Sequence of the second protein:
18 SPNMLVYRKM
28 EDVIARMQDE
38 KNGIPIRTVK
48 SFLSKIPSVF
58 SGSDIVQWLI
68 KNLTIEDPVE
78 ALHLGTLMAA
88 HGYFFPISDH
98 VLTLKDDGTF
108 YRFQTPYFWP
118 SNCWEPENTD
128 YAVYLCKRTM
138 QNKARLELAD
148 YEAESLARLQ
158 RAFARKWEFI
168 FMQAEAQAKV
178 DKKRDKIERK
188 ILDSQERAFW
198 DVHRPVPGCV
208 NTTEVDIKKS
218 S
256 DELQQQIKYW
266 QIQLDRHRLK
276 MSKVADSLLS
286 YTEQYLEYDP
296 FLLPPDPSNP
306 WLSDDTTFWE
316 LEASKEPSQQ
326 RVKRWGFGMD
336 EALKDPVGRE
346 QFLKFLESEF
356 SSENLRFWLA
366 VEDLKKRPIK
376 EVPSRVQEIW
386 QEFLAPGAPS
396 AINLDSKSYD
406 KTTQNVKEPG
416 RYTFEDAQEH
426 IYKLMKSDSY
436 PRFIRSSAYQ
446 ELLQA

The following describes two proteins that form a bound complex.

Interface contacts:
Residue D710 in the first protein interacts with residue P113 in the second protein (closest heavy-atom distance 4.5 Å).
Residue A599 in the first protein interacts with residue R142 in the second protein (closest heavy-atom distance 3.2 Å).
Residue Q724 in the first protein contacts residue Q170 in the second protein (closest heavy-atom distance 3.8 Å).
Residue F510 in the first protein is in contact with residue L143 in the second protein (closest heavy-atom distance 3.7 Å).
Residue T514 in the first protein is in contact with residue Q157 in the second protein (closest heavy-atom distance 4.1 Å).
Residue F510 in the first protein contacts residue T136 in the second protein (closest heavy-atom distance 4.7 Å).
Residue K731 in the first protein interacts with residue M169 in the second protein (closest heavy-atom distance 3.9 Å).
Residue E706 in the first protein is in contact with residue P113 in the second protein (closest heavy-atom distance 3.8 Å).
Residue A599 in the first protein contacts residue L143 in the second protein (closest heavy-atom distance 4.6 Å).
Residue Y728 in the first protein is in contact with residue M169 in the second protein (closest heavy-atom distance 4.0 Å).
Residue K720 in the first protein contacts residue Q174 in the second protein (closest heavy-atom distance 3.1 Å).
Residue A703 in the first protein is in contact with residue I188 in the second protein (closest heavy-atom distance 4.3 Å).
Residue T514 in the first protein interacts with residue T136 in the second protein (closest heavy-atom distance 4.3 Å).
Residue D716 in the first protein is in contact with residue D178 in the second protein (closest heavy-atom distance 4.7 Å).
Residue E706 in the first protein contacts residue Q35 in the second protein (closest heavy-atom distance 4.5 Å).
Residue K719 in the first protein interacts with residue V177 in the second protein (closest heavy-atom distance 3.5 Å).
Residue R601 in the first protein contacts residue L145 in the second protein (closest heavy-atom distance 4.3 Å).
Residue W704 in the first protein is in contact with residue I43 in the second protein (closest heavy-atom distance 3.5 Å).
Residue Y595 in the first protein is in contact with residue R142 in the second protein (closest heavy-atom distance 4.5 Å).
Residue D716 in the first protein is in contact with residue L189 in the second protein (closest heavy-atom distance 4.0 Å).
Residue S705 in the first protein interacts with residue R109 in the second protein (closest heavy-atom distance 4.6 Å).
Residue P604 in the first protein is in contact with residue A150 in the second protein (closest heavy-atom distance 3.2 Å).
Residue W704 in the first protein is in contact with residue Q35 in the second protein (closest heavy-atom distance 4.4 Å).
Residue I727 in the first protein contacts residue M169 in the second protein (closest heavy-atom distance 3.4 Å).
Residue A723 in the first protein contacts residue A173 in the second protein (closest heavy-atom distance 4.3 Å).
Residue W704 in the first protein is in contact with residue R109 in the second protein (closest heavy-atom distance 3.0 Å).
Residue T514 in the first protein interacts with residue L153 in the second protein (closest heavy-atom distance 4.6 Å).
Residue D710 in the first protein interacts with residue T112 in the second protein (closest heavy-atom distance 4.5 Å).
Residue T602 in the first protein contacts residue A146 in the second protein (closest heavy-atom distance 3.0 Å).
Residue T602 in the first protein is in contact with residue L143 in the second protein (closest heavy-atom distance 3.5 Å).
Residue D713 in the first protein interacts with residue Y114 in the second protein (closest heavy-atom distance 4.7 Å).
Residue E712 in the first protein interacts with residue R181 in the second protein (closest heavy-atom distance 4.5 Å).
Residue V603 in the first protein interacts with residue L143 in the second protein (closest heavy-atom distance 4.2 Å).
Residue D713 in the first protein contacts residue L189 in the second protein (closest heavy-atom distance 4.5 Å).
Residue A599 in the first protein contacts residue A141 in the second protein (closest heavy-atom distance 4.6 Å).
Residue Q724 in the first protein interacts with residue F166 in the second protein (closest heavy-atom distance 3.2 Å).
Residue L507 in the first protein is in contact with residue A141 in the second protein (closest heavy-atom distance 4.5 Å).
Residue P604 in the first protein contacts residue E151 in the second protein (closest heavy-atom distance 3.4 Å).
Residue D713 in the first protein is in contact with residue T112 in the second protein (closest heavy-atom distance 4.3 Å).
Residue V603 in the first protein interacts with residue D147 in the second protein (closest heavy-atom distance 4.4 Å).
Residue T602 in the first protein is in contact with residue A150 in the second protein (closest heavy-atom distance 3.2 Å).
Residue Y728 in the first protein interacts with residue F166 in the second protein (closest heavy-atom distance 4.6 Å).
Residue P604 in the first protein contacts residue A154 in the second protein (closest heavy-atom distance 4.0 Å).
Residue Y598 in the first protein contacts residue R142 in the second protein (closest heavy-atom distance 4.6 Å).
Residue Y595 in the first protein contacts residue A141 in the second protein (closest heavy-atom distance 4.6 Å).
Residue L511 in the first protein is in contact with residue K140 in the second protein (closest heavy-atom distance 4.0 Å).
Residue L507 in the first protein is in contact with residue L143 in the second protein (closest heavy-atom distance 3.3 Å).
Residue S705 in the first protein contacts residue P113 in the second protein (closest heavy-atom distance 4.1 Å).
Residue L511 in the first protein contacts residue M137 in the second protein (closest heavy-atom distance 3.9 Å).
Residue R513 in the first protein is in contact with residue Q157 in the second protein (closest heavy-atom distance 4.0 Å).
Residue L709 in the first protein contacts residue T112 in the second protein (closest heavy-atom distance 3.9 Å).
Residue Q724 in the first protein contacts residue A173 in the second protein (closest heavy-atom distance 4.6 Å).
Residue T602 in the first protein interacts with residue L145 in the second protein (closest heavy-atom distance 3.8 Å).
Residue A515 in the first protein is in contact with residue F168 in the second protein (closest heavy-atom distance 4.5 Å).
Residue A723 in the first protein interacts with residue V177 in the second protein (closest heavy-atom distance 3.9 Å).
Residue K720 in the first protein is in contact with residue V177 in the second protein (closest heavy-atom distance 4.6 Å).
Residue A703 in the first protein contacts residue R109 in the second protein (closest heavy-atom distance 4.1 Å).
Residue A515 in the first protein interacts with residue M137 in the second protein (closest heavy-atom distance 4.6 Å).
Residue T602 in the first protein contacts residue D147 in the second protein (closest heavy-atom distance 3.1 Å).
Residue L511 in the first protein is in contact with residue T136 in the second protein (closest heavy-atom distance 3.9 Å).

Sequence of the first protein:
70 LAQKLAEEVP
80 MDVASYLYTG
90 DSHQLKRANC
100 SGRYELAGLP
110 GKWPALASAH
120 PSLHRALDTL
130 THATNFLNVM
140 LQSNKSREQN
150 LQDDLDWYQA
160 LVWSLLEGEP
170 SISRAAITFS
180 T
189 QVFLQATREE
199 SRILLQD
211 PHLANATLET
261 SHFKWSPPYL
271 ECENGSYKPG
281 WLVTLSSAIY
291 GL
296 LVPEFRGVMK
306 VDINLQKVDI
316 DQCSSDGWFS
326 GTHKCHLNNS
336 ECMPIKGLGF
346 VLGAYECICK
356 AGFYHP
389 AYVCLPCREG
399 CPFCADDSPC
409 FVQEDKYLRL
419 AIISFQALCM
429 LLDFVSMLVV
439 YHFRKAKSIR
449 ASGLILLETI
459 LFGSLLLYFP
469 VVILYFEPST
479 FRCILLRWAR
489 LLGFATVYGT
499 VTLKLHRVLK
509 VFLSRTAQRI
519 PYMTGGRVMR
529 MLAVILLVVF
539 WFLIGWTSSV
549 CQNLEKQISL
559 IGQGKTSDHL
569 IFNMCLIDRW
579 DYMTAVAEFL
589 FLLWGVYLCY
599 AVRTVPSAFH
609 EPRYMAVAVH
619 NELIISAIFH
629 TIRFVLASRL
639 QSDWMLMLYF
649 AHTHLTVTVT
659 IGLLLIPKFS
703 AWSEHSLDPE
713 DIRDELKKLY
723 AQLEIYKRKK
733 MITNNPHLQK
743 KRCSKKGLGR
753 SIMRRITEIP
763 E